Sequence of the first protein:
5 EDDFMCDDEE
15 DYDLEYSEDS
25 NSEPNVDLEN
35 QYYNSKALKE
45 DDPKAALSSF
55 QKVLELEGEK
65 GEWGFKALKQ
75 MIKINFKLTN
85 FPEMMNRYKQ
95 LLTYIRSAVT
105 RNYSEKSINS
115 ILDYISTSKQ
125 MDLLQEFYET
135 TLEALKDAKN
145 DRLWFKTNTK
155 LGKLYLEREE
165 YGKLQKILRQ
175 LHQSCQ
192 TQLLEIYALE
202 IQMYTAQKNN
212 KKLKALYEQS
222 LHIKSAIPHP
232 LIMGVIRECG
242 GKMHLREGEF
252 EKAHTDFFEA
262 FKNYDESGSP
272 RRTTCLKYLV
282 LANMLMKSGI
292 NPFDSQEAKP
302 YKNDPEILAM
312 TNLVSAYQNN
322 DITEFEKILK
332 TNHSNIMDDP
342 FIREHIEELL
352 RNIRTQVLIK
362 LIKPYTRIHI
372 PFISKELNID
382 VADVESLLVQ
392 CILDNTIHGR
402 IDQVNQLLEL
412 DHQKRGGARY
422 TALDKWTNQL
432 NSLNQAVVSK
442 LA

These two protein chains interact to form a complex.

Residue-level contacts at the interface:
Residue Y421 in the first protein interacts with residue A259 in the second protein (closest heavy-atom distance 3.9 Å).
Residue L434 in the first protein is in contact with residue L273 in the second protein (closest heavy-atom distance 4.3 Å).
Residue W427 in the first protein is in contact with residue F267 in the second protein (closest heavy-atom distance 4.1 Å).
Residue W427 in the first protein interacts with residue S270 in the second protein (closest heavy-atom distance 2.3 Å).
Residue W427 in the first protein contacts residue V266 in the second protein (closest heavy-atom distance 2.2 Å).
Residue W427 in the first protein is in contact with residue Q265 in the second protein (closest heavy-atom distance 4.0 Å).
Residue L424 in the first protein is in contact with residue V266 in the second protein (closest heavy-atom distance 2.9 Å).
Residue Q430 in the first protein contacts residue S270 in the second protein (closest heavy-atom distance 4.5 Å).
Residue L424 in the first protein interacts with residue F267 in the second protein (closest heavy-atom distance 3.2 Å).
Residue W427 in the first protein interacts with residue L269 in the second protein (closest heavy-atom distance 3.5 Å).
Residue W427 in the first protein is in contact with residue E271 in the second protein (closest heavy-atom distance 4.9 Å).
Residue L424 in the first protein interacts with residue T263 in the second protein (closest heavy-atom distance 3.0 Å).

Sequence of the second protein:
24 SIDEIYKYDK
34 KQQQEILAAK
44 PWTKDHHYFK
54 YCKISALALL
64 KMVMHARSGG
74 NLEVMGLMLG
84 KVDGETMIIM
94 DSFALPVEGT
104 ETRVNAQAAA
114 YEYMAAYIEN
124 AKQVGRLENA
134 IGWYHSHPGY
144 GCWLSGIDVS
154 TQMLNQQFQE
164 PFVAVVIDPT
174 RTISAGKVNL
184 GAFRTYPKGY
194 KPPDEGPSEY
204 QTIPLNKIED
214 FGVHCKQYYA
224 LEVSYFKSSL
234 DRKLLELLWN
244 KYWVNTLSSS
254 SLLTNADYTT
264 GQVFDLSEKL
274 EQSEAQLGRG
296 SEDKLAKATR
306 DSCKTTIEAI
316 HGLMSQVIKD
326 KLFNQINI